Sequence of the second protein:
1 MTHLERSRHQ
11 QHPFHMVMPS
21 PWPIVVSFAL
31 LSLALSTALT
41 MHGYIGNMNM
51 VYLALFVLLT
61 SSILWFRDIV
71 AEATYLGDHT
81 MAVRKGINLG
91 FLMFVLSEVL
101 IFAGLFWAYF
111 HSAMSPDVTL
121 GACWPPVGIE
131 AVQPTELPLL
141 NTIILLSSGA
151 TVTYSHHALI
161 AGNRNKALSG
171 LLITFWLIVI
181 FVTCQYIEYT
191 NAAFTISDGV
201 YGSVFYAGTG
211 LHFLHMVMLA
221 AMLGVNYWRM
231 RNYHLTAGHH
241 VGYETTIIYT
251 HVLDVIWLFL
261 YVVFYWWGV

The following describes two proteins that form a bound complex.

Contacts between the two chains:
Residue L39 in the second protein contacts residue L45 in the first protein (closest heavy-atom distance 4.3 Å).
Residue L58 in the second protein interacts with residue Y34 in the first protein (closest heavy-atom distance 4.4 Å).
Residue R67 in the second protein contacts residue H23 in the first protein (closest heavy-atom distance 4.5 Å).
Residue D68 in the second protein interacts with residue W20 in the first protein (closest heavy-atom distance 3.2 Å).
Residue H234 in the second protein contacts residue A2 in the first protein (closest heavy-atom distance 4.5 Å).
Residue N232 in the second protein is in contact with residue V5 in the first protein (closest heavy-atom distance 4.1 Å).
Residue L31 in the second protein contacts residue V42 in the first protein (closest heavy-atom distance 5.0 Å).
Residue I45 in the second protein contacts residue I48 in the first protein (closest heavy-atom distance 3.8 Å).
Residue M18 in the second protein contacts residue W20 in the first protein (closest heavy-atom distance 3.4 Å).
Residue L76 in the second protein is in contact with residue Q9 in the first protein (closest heavy-atom distance 4.4 Å).
Residue N47 in the second protein is in contact with residue V41 in the first protein (closest heavy-atom distance 4.9 Å).
Residue Y75 in the second protein contacts residue L8 in the first protein (closest heavy-atom distance 3.0 Å).
Residue L76 in the second protein interacts with residue W20 in the first protein (closest heavy-atom distance 4.8 Å).
Residue S32 in the second protein interacts with residue F37 in the first protein (closest heavy-atom distance 4.1 Å).
Residue E72 in the second protein is in contact with residue W20 in the first protein (closest heavy-atom distance 3.0 Å).
Residue Y233 in the second protein contacts residue A2 in the first protein (closest heavy-atom distance 3.4 Å).
Residue T60 in the second protein is in contact with residue L30 in the first protein (closest heavy-atom distance 4.8 Å).
Residue F28 in the second protein is in contact with residue A38 in the first protein (closest heavy-atom distance 3.4 Å).
Residue M18 in the second protein contacts residue P18 in the first protein (closest heavy-atom distance 4.7 Å).
Residue S32 in the second protein is in contact with residue A38 in the first protein (closest heavy-atom distance 4.1 Å).
Residue V57 in the second protein contacts residue Y34 in the first protein (closest heavy-atom distance 3.4 Å).
Residue F28 in the second protein contacts residue V39 in the first protein (closest heavy-atom distance 4.3 Å).
Residue W22 in the second protein interacts with residue W20 in the first protein (closest heavy-atom distance 4.1 Å).
Residue L35 in the second protein is in contact with residue V42 in the first protein (closest heavy-atom distance 3.5 Å).
Residue H234 in the second protein contacts residue V5 in the first protein (closest heavy-atom distance 3.5 Å).
Residue V51 in the second protein is in contact with residue F37 in the first protein (closest heavy-atom distance 4.5 Å).
Residue L35 in the second protein interacts with residue L45 in the first protein (closest heavy-atom distance 3.7 Å).
Residue M50 in the second protein contacts residue F37 in the first protein (closest heavy-atom distance 3.0 Å).
Residue L76 in the second protein is in contact with residue F12 in the first protein (closest heavy-atom distance 3.5 Å).
Residue A54 in the second protein is in contact with residue F37 in the first protein (closest heavy-atom distance 3.5 Å).
Residue N232 in the second protein contacts residue A2 in the first protein (closest heavy-atom distance 3.4 Å).
Residue V57 in the second protein is in contact with residue F33 in the first protein (closest heavy-atom distance 3.5 Å).
Residue Y233 in the second protein contacts residue V5 in the first protein (closest heavy-atom distance 4.6 Å).
Residue S32 in the second protein interacts with residue V41 in the first protein (closest heavy-atom distance 4.5 Å).
Residue F28 in the second protein is in contact with residue Y34 in the first protein (closest heavy-atom distance 4.2 Å).
Residue S36 in the second protein interacts with residue V41 in the first protein (closest heavy-atom distance 4.5 Å).
Residue V57 in the second protein interacts with residue L30 in the first protein (closest heavy-atom distance 4.5 Å).
Residue Y75 in the second protein is in contact with residue F12 in the first protein (closest heavy-atom distance 3.2 Å).
Residue V25 in the second protein contacts residue Y34 in the first protein (closest heavy-atom distance 4.7 Å).
Residue A29 in the second protein interacts with residue Y34 in the first protein (closest heavy-atom distance 4.5 Å).
Residue Y44 in the second protein contacts residue I48 in the first protein (closest heavy-atom distance 3.8 Å).
Residue Y75 in the second protein is in contact with residue Q9 in the first protein (closest heavy-atom distance 2.5 Å).
Residue L53 in the second protein is in contact with residue F33 in the first protein (closest heavy-atom distance 4.7 Å).
Residue W228 in the second protein interacts with residue R22 in the first protein (closest heavy-atom distance 3.3 Å).
Residue L35 in the second protein is in contact with residue V41 in the first protein (closest heavy-atom distance 4.5 Å).
Residue S61 in the second protein is in contact with residue Y34 in the first protein (closest heavy-atom distance 4.0 Å).
Residue R67 in the second protein contacts residue W20 in the first protein (closest heavy-atom distance 4.7 Å).
Residue T60 in the second protein is in contact with residue Y34 in the first protein (closest heavy-atom distance 4.9 Å).
Residue R67 in the second protein is in contact with residue R22 in the first protein (closest heavy-atom distance 2.9 Å).
Residue R229 in the second protein contacts residue R22 in the first protein (closest heavy-atom distance 4.9 Å).

Sequence of the first protein:
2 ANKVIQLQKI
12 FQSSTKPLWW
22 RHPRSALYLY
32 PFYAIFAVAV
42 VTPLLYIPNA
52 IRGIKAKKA